Residue-level contacts at the interface:
Residue Y57 in chain B is in contact with residue E7 in chain A (closest heavy-atom distance 4.8 Å).
Residue I69 in chain B is in contact with residue V8 in chain A (closest heavy-atom distance 3.8 Å).
Residue S70 in chain B interacts with residue V8 in chain A (closest heavy-atom distance 4.3 Å).
Residue Y57 in chain B interacts with residue V8 in chain A (closest heavy-atom distance 3.7 Å).
Residue K55 in chain B is in contact with residue E6 in chain A (closest heavy-atom distance 3.4 Å).
Residue H56 in chain B is in contact with residue D4 in chain A (closest heavy-atom distance 4.6 Å).
Residue Y57 in chain B contacts residue E6 in chain A (closest heavy-atom distance 3.3 Å).
Residue R10 in chain B contacts residue D4 in chain A (closest heavy-atom distance 2.8 Å).
Residue L92 in chain B is in contact with residue V8 in chain A (closest heavy-atom distance 4.6 Å).
Residue S70 in chain B is in contact with residue L9 in chain A (closest heavy-atom distance 3.5 Å).
Residue R72 in chain B contacts residue V8 in chain A (closest heavy-atom distance 4.7 Å).
Residue H56 in chain B is in contact with residue E6 in chain A (closest heavy-atom distance 2.8 Å).
Residue R10 in chain B interacts with residue G3 in chain A (closest heavy-atom distance 3.6 Å).
Residue G91 in chain B interacts with residue V8 in chain A (closest heavy-atom distance 3.5 Å).
Residue G91 in chain B interacts with residue L9 in chain A (closest heavy-atom distance 4.7 Å).
Residue R72 in chain B is in contact with residue L9 in chain A (closest heavy-atom distance 2.5 Å).

Sequence of chain A:
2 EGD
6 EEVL

Sequence of chain B:
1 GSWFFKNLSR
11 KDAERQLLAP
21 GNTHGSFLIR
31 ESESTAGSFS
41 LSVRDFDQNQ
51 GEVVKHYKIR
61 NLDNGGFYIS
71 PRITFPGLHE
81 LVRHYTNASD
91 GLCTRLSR

The following describes two proteins that form a bound complex.